Contacts between the two chains:
Residue P150 in chain A is in contact with residue G81 in chain B (closest heavy-atom distance 3.4 Å).
Residue V152 in chain A interacts with residue R77 in chain B (closest heavy-atom distance 3.6 Å).
Residue T153 in chain A is in contact with residue R77 in chain B (closest heavy-atom distance 3.3 Å).
Residue V152 in chain A interacts with residue G81 in chain B (closest heavy-atom distance 3.2 Å).
Residue F155 in chain A is in contact with residue R74 in chain B (closest heavy-atom distance 3.8 Å).
Residue V152 in chain A is in contact with residue L79 in chain B (closest heavy-atom distance 2.7 Å).
Residue R154 in chain A contacts residue G83 in chain B (closest heavy-atom distance 4.6 Å).
Residue R151 in chain A is in contact with residue Y80 in chain B (closest heavy-atom distance 3.9 Å).
Residue L13 in chain A is in contact with residue F82 in chain B (closest heavy-atom distance 3.5 Å).
Residue Y168 in chain A contacts residue H57 in chain B (closest heavy-atom distance 3.2 Å).
Residue R151 in chain A interacts with residue T78 in chain B (closest heavy-atom distance 4.5 Å).
Residue R151 in chain A interacts with residue L79 in chain B (closest heavy-atom distance 3.8 Å).
Residue V152 in chain A is in contact with residue T78 in chain B (closest heavy-atom distance 3.1 Å).
Residue T153 in chain A interacts with residue L79 in chain B (closest heavy-atom distance 4.9 Å).
Residue Y117 in chain A is in contact with residue F82 in chain B (closest heavy-atom distance 4.2 Å).
Residue V115 in chain A is in contact with residue F82 in chain B (closest heavy-atom distance 4.1 Å).
Residue G14 in chain A interacts with residue F82 in chain B (closest heavy-atom distance 3.9 Å).
Residue I15 in chain A interacts with residue F82 in chain B (closest heavy-atom distance 3.6 Å).
Residue L12 in chain A interacts with residue F82 in chain B (closest heavy-atom distance 3.2 Å).
Residue T153 in chain A interacts with residue G76 in chain B (closest heavy-atom distance 4.4 Å).
Residue P150 in chain A interacts with residue F82 in chain B (closest heavy-atom distance 4.0 Å).
Residue Y168 in chain A interacts with residue Y54 in chain B (closest heavy-atom distance 3.8 Å).
Residue F155 in chain A interacts with residue G76 in chain B (closest heavy-atom distance 3.8 Å).
Residue R154 in chain A interacts with residue G76 in chain B (closest heavy-atom distance 3.2 Å).
Residue V152 in chain A contacts residue F82 in chain B (closest heavy-atom distance 3.8 Å).
Residue T153 in chain A interacts with residue Q75 in chain B (closest heavy-atom distance 3.9 Å).
Residue Y168 in chain A contacts residue T53 in chain B (closest heavy-atom distance 3.9 Å).
Residue R154 in chain A is in contact with residue R77 in chain B (closest heavy-atom distance 2.9 Å).
Residue F155 in chain A is in contact with residue Q75 in chain B (closest heavy-atom distance 3.6 Å).
Residue T153 in chain A contacts residue T78 in chain B (closest heavy-atom distance 2.6 Å).
Residue P150 in chain A contacts residue L79 in chain B (closest heavy-atom distance 3.9 Å).
Residue R154 in chain A interacts with residue T78 in chain B (closest heavy-atom distance 4.9 Å).
Residue R154 in chain A interacts with residue F82 in chain B (closest heavy-atom distance 5.0 Å).
Residue P150 in chain A is in contact with residue Y80 in chain B (closest heavy-atom distance 3.6 Å).

Sequence of chain A:
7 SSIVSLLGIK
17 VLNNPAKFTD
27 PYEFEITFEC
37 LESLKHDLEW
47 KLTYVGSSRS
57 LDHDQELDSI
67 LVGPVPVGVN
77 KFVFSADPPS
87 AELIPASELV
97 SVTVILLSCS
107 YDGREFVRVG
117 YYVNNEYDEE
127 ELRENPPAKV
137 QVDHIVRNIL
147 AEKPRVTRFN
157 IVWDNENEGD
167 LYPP

Sequence of chain B:
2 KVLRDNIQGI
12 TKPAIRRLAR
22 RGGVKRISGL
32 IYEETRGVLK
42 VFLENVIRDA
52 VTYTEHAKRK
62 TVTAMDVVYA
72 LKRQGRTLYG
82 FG

These two protein chains interact to form a complex.